Sequence of chain A:
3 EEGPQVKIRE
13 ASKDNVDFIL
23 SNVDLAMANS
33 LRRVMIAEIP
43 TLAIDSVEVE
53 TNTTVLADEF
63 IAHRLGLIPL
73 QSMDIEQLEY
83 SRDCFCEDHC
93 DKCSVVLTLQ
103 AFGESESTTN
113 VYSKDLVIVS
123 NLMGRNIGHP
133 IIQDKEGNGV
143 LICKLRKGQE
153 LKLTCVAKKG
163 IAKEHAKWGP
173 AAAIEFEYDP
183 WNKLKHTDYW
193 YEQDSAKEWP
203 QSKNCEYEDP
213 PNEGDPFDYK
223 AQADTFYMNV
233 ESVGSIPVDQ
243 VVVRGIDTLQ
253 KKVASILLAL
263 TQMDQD

Interface contacts:
Residue K569 in chain B contacts residue Y221 in chain A (closest heavy-atom distance 4.8 Å).

Sequence of chain B:
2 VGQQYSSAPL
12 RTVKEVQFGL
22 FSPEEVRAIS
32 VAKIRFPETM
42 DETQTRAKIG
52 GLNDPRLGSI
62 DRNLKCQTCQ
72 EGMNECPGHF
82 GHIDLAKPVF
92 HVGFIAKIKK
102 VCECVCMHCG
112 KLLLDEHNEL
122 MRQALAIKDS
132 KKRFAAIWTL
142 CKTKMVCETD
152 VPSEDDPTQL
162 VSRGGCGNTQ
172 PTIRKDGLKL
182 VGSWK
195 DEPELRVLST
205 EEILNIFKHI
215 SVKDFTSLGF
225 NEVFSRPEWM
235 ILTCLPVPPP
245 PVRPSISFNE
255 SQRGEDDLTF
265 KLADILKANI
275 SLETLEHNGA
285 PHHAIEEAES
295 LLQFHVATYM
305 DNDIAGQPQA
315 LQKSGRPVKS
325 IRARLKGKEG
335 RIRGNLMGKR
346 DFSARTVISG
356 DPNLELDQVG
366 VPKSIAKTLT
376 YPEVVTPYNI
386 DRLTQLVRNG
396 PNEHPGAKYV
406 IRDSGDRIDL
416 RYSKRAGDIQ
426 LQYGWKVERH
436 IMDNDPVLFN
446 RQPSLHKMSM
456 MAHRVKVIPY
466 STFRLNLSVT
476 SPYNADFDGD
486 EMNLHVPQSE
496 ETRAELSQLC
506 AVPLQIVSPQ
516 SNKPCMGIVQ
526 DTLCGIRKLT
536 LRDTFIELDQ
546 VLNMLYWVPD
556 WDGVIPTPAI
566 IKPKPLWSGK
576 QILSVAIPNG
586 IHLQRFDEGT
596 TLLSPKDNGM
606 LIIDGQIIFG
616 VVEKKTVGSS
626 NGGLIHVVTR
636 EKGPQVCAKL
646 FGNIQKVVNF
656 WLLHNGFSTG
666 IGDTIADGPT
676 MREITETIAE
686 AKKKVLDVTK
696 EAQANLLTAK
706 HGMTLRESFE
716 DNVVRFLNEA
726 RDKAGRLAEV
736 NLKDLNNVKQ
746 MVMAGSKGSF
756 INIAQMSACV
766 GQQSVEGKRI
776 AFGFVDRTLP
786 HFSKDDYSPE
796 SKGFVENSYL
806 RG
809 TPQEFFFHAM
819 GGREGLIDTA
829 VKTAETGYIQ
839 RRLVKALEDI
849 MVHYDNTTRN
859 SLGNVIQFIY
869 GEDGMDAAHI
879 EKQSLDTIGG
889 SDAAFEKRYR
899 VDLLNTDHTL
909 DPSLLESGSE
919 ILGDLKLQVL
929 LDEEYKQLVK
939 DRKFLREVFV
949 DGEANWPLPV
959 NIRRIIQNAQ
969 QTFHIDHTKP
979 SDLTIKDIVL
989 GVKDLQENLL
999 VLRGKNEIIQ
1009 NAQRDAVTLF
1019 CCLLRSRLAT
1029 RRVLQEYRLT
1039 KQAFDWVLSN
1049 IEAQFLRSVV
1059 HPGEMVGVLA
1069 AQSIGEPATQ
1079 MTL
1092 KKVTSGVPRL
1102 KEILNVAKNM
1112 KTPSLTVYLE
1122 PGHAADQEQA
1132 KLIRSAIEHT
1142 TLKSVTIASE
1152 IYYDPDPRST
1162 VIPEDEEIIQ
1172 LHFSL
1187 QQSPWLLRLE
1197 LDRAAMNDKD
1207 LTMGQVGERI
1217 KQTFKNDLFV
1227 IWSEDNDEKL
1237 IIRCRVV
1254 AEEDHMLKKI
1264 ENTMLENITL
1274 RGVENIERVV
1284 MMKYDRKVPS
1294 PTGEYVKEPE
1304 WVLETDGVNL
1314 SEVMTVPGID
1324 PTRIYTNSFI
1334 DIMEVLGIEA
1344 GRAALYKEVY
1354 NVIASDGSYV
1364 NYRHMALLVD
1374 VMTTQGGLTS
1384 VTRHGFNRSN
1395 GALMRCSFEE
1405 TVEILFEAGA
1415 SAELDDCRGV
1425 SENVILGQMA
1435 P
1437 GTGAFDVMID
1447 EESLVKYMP

These two protein chains interact to form a complex.